Sequence of chain A:
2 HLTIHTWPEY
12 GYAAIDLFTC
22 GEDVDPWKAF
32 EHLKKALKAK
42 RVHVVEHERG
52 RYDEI

This data describes a binding interaction between two proteins.

Sequence of chain B:
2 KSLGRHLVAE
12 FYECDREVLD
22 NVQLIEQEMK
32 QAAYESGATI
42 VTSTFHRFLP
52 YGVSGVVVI

Contacts between the two chains:
Residue G56 in chain B interacts with residue T4 in chain A (closest heavy-atom distance 3.4 Å).
Residue Q32 in chain B is in contact with residue H33 in chain A (closest heavy-atom distance 3.2 Å).
Residue V54 in chain B is in contact with residue H6 in chain A (closest heavy-atom distance 3.4 Å).
Residue V9 in chain B contacts residue V45 in chain A (closest heavy-atom distance 3.3 Å).
Residue E14 in chain B is in contact with residue G12 in chain A (closest heavy-atom distance 3.1 Å).
Residue H7 in chain B interacts with residue H48 in chain A (closest heavy-atom distance 2.6 Å).
Residue V57 in chain B is in contact with residue L3 in chain A (closest heavy-atom distance 3.3 Å).
Residue S3 in chain B is in contact with residue G51 in chain A (closest heavy-atom distance 3.1 Å).
Residue L20 in chain B interacts with residue G12 in chain A (closest heavy-atom distance 3.4 Å).
Residue G5 in chain B contacts residue R50 in chain A (closest heavy-atom distance 2.8 Å).
Residue R6 in chain B is in contact with residue T20 in chain A (closest heavy-atom distance 2.7 Å).
Residue R17 in chain B is in contact with residue P9 in chain A (closest heavy-atom distance 3.0 Å).
Residue G56 in chain B contacts residue I5 in chain A (closest heavy-atom distance 2.9 Å).
Residue S55 in chain B contacts residue I5 in chain A (closest heavy-atom distance 3.5 Å).
Residue V54 in chain B is in contact with residue T7 in chain A (closest heavy-atom distance 2.9 Å).
Residue R6 in chain B interacts with residue L18 in chain A (closest heavy-atom distance 3.3 Å).
Residue F12 in chain B is in contact with residue A14 in chain A (closest heavy-atom distance 3.0 Å).
Residue E11 in chain B interacts with residue V43 in chain A (closest heavy-atom distance 3.2 Å).
Residue E29 in chain B contacts residue A37 in chain A (closest heavy-atom distance 3.3 Å).
Residue K2 in chain B contacts residue Y53 in chain A (closest heavy-atom distance 3.0 Å).
Residue C15 in chain B interacts with residue L38 in chain A (closest heavy-atom distance 3.5 Å).
Residue E11 in chain B contacts residue Y13 in chain A (closest heavy-atom distance 2.5 Å).
Residue Y13 in chain B interacts with residue K41 in chain A (closest heavy-atom distance 3.1 Å).
Residue K2 in chain B is in contact with residue R52 in chain A (closest heavy-atom distance 3.4 Å).
Residue D16 in chain B interacts with residue L38 in chain A (closest heavy-atom distance 3.0 Å).
Residue L8 in chain B contacts residue D17 in chain A (closest heavy-atom distance 3.3 Å).
Residue E11 in chain B is in contact with residue H44 in chain A (closest heavy-atom distance 2.8 Å).
Residue F12 in chain B is in contact with residue Y13 in chain A (closest heavy-atom distance 3.2 Å).
Residue R6 in chain B interacts with residue F19 in chain A (closest heavy-atom distance 3.4 Å).
Residue R6 in chain B interacts with residue V25 in chain A (closest heavy-atom distance 2.4 Å).
Residue H7 in chain B interacts with residue E47 in chain A (closest heavy-atom distance 3.2 Å).
Residue V9 in chain B is in contact with residue V46 in chain A (closest heavy-atom distance 2.6 Å).
Residue E14 in chain B interacts with residue K41 in chain A (closest heavy-atom distance 2.9 Å).
Residue I60 in chain B is in contact with residue F19 in chain A (closest heavy-atom distance 3.4 Å).
Residue L4 in chain B interacts with residue R50 in chain A (closest heavy-atom distance 3.0 Å).
Residue R6 in chain B contacts residue G22 in chain A (closest heavy-atom distance 3.2 Å).
Residue L8 in chain B contacts residue L18 in chain A (closest heavy-atom distance 2.9 Å).
Residue H7 in chain B interacts with residue D17 in chain A (closest heavy-atom distance 2.7 Å).
Residue A10 in chain B is in contact with residue I16 in chain A (closest heavy-atom distance 2.8 Å).
Residue L20 in chain B contacts residue T7 in chain A (closest heavy-atom distance 2.7 Å).
Residue F12 in chain B interacts with residue I16 in chain A (closest heavy-atom distance 3.3 Å).
Residue S37 in chain B is in contact with residue D26 in chain A (closest heavy-atom distance 3.3 Å).
Residue A10 in chain B contacts residue H44 in chain A (closest heavy-atom distance 3.4 Å).
Residue G5 in chain B interacts with residue T20 in chain A (closest heavy-atom distance 3.1 Å).
Residue C15 in chain B is in contact with residue G12 in chain A (closest heavy-atom distance 2.8 Å).
Residue S3 in chain B interacts with residue R50 in chain A (closest heavy-atom distance 3.4 Å).
Residue H7 in chain B is in contact with residue V46 in chain A (closest heavy-atom distance 3.4 Å).
Residue S55 in chain B contacts residue H6 in chain A (closest heavy-atom distance 2.6 Å).
Residue E14 in chain B interacts with residue K39 in chain A (closest heavy-atom distance 3.4 Å).
Residue I60 in chain B is in contact with residue H2 in chain A (closest heavy-atom distance 3.4 Å).
Residue R17 in chain B is in contact with residue E10 in chain A (closest heavy-atom distance 2.8 Å).
Residue E36 in chain B interacts with residue K29 in chain A (closest heavy-atom distance 3.2 Å).
Residue H7 in chain B interacts with residue R50 in chain A (closest heavy-atom distance 3.1 Å).
Residue L4 in chain B contacts residue G51 in chain A (closest heavy-atom distance 2.7 Å).
Residue R6 in chain B is in contact with residue E23 in chain A (closest heavy-atom distance 3.1 Å).
Residue Y13 in chain B is in contact with residue R42 in chain A (closest heavy-atom distance 2.8 Å).
Residue L8 in chain B is in contact with residue V46 in chain A (closest heavy-atom distance 3.1 Å).
Residue E29 in chain B interacts with residue H33 in chain A (closest heavy-atom distance 2.8 Å).
Residue V58 in chain B interacts with residue L3 in chain A (closest heavy-atom distance 2.7 Å).
Residue H7 in chain B contacts residue L18 in chain A (closest heavy-atom distance 3.3 Å).